These two protein chains interact to form a complex.

Sequence of chain A:
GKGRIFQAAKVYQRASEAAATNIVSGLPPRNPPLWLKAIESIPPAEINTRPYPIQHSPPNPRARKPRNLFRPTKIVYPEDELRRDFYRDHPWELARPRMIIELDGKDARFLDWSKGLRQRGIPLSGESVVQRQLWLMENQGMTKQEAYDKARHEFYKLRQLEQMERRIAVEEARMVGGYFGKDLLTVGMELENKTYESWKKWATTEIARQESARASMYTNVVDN

Contacts between the two chains:
Residue Y108 in chain B contacts residue R31 in chain A (closest heavy-atom distance 4.0 Å).
Residue E109 in chain B interacts with residue E41 in chain A (closest heavy-atom distance 4.6 Å).
Residue A107 in chain B contacts residue P30 in chain A (closest heavy-atom distance 3.5 Å).
Residue A107 in chain B is in contact with residue A21 in chain A (closest heavy-atom distance 4.6 Å).
Residue Y108 in chain B interacts with residue S17 in chain A (closest heavy-atom distance 4.9 Å).
Residue Y108 in chain B contacts residue P30 in chain A (closest heavy-atom distance 4.0 Å).
Residue Y108 in chain B contacts residue P33 in chain A (closest heavy-atom distance 3.6 Å).
Residue Y108 in chain B contacts residue L37 in chain A (closest heavy-atom distance 3.5 Å).
Residue Y108 in chain B contacts residue A21 in chain A (closest heavy-atom distance 4.6 Å).
Residue Y108 in chain B contacts residue A20 in chain A (closest heavy-atom distance 3.3 Å).

Sequence of chain B:
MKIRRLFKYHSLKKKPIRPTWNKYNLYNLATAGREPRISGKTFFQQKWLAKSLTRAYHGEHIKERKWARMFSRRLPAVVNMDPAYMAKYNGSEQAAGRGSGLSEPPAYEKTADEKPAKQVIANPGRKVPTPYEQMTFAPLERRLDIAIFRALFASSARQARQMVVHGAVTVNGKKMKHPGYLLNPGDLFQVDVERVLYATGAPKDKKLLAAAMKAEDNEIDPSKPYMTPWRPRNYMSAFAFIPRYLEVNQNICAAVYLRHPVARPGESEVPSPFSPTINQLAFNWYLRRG